Contacts between the two chains:
Residue K53 in protein 2 is in contact with residue L50 in protein 1 (closest heavy-atom distance 3.7 Å).
Residue A21 in protein 2 is in contact with residue V18 in protein 1 (closest heavy-atom distance 3.5 Å).
Residue G28 in protein 2 interacts with residue M25 in protein 1 (closest heavy-atom distance 3.5 Å).
Residue N56 in protein 2 interacts with residue L54 in protein 1 (closest heavy-atom distance 3.5 Å).
Residue L35 in protein 2 contacts residue T29 in protein 1 (closest heavy-atom distance 4.0 Å).
Residue M52 in protein 2 is in contact with residue L50 in protein 1 (closest heavy-atom distance 3.8 Å).
Residue S39 in protein 2 interacts with residue Q36 in protein 1 (closest heavy-atom distance 3.6 Å).
Residue V63 in protein 2 interacts with residue L61 in protein 1 (closest heavy-atom distance 3.9 Å).
Residue E25 in protein 2 contacts residue M25 in protein 1 (closest heavy-atom distance 3.6 Å).
Residue V11 in protein 2 is in contact with residue I8 in protein 1 (closest heavy-atom distance 3.8 Å).
Residue L32 in protein 2 interacts with residue T29 in protein 1 (closest heavy-atom distance 3.2 Å).
Residue V11 in protein 2 is in contact with residue M4 in protein 1 (closest heavy-atom distance 3.8 Å).
Residue D60 in protein 2 interacts with residue M56 in protein 1 (closest heavy-atom distance 3.6 Å).
Residue E25 in protein 2 contacts residue R21 in protein 1 (closest heavy-atom distance 2.5 Å).
Residue K7 in protein 2 contacts residue E5 in protein 1 (closest heavy-atom distance 3.2 Å).
Residue L49 in protein 2 contacts residue T47 in protein 1 (closest heavy-atom distance 3.8 Å).
Residue K67 in protein 2 contacts residue I64 in protein 1 (closest heavy-atom distance 3.7 Å).
Residue L42 in protein 2 interacts with residue R39 in protein 1 (closest heavy-atom distance 3.6 Å).
Residue K53 in protein 2 interacts with residue S46 in protein 1 (closest heavy-atom distance 3.4 Å).
Residue E25 in protein 2 contacts residue L22 in protein 1 (closest heavy-atom distance 3.5 Å).
Residue M29 in protein 2 interacts with residue M25 in protein 1 (closest heavy-atom distance 3.2 Å).
Residue L49 in protein 2 contacts residue L50 in protein 1 (closest heavy-atom distance 3.6 Å).
Residue N56 in protein 2 interacts with residue N53 in protein 1 (closest heavy-atom distance 3.4 Å).
Residue K4 in protein 2 contacts residue M4 in protein 1 (closest heavy-atom distance 4.0 Å).
Residue E25 in protein 2 interacts with residue V18 in protein 1 (closest heavy-atom distance 3.8 Å).
Residue V63 in protein 2 interacts with residue N57 in protein 1 (closest heavy-atom distance 3.7 Å).
Residue R15 in protein 2 is in contact with residue N11 in protein 1 (closest heavy-atom distance 3.6 Å).
Residue L49 in protein 2 is in contact with residue I43 in protein 1 (closest heavy-atom distance 4.1 Å).
Residue Q70 in protein 2 is in contact with residue I64 in protein 1 (closest heavy-atom distance 3.7 Å).
Residue N56 in protein 2 is in contact with residue L50 in protein 1 (closest heavy-atom distance 3.2 Å).
Residue N43 in protein 2 interacts with residue R39 in protein 1 (closest heavy-atom distance 3.3 Å).
Residue D60 in protein 2 interacts with residue N57 in protein 1 (closest heavy-atom distance 2.7 Å).
Residue L66 in protein 2 is in contact with residue I64 in protein 1 (closest heavy-atom distance 3.8 Å).
Residue T14 in protein 2 contacts residue N11 in protein 1 (closest heavy-atom distance 3.0 Å).
Residue D60 in protein 2 contacts residue N53 in protein 1 (closest heavy-atom distance 3.1 Å).
Residue L42 in protein 2 contacts residue Q36 in protein 1 (closest heavy-atom distance 4.0 Å).
Residue E46 in protein 2 contacts residue I43 in protein 1 (closest heavy-atom distance 3.9 Å).
Residue S10 in protein 2 contacts residue I8 in protein 1 (closest heavy-atom distance 3.6 Å).
Residue E46 in protein 2 contacts residue R39 in protein 1 (closest heavy-atom distance 2.9 Å).
Residue L18 in protein 2 is in contact with residue I15 in protein 1 (closest heavy-atom distance 3.8 Å).
Residue V63 in protein 2 interacts with residue R60 in protein 1 (closest heavy-atom distance 3.7 Å).
Residue K7 in protein 2 is in contact with residue M4 in protein 1 (closest heavy-atom distance 3.8 Å).
Residue S39 in protein 2 interacts with residue R39 in protein 1 (closest heavy-atom distance 2.9 Å).
Residue L42 in protein 2 interacts with residue L40 in protein 1 (closest heavy-atom distance 3.9 Å).
Residue A24 in protein 2 is in contact with residue L22 in protein 1 (closest heavy-atom distance 3.9 Å).
Residue V11 in protein 2 is in contact with residue N11 in protein 1 (closest heavy-atom distance 4.1 Å).
Residue L66 in protein 2 interacts with residue L61 in protein 1 (closest heavy-atom distance 4.1 Å).
Residue L32 in protein 2 interacts with residue M25 in protein 1 (closest heavy-atom distance 3.4 Å).
Residue Q8 in protein 2 contacts residue M4 in protein 1 (closest heavy-atom distance 3.5 Å).
Residue V11 in protein 2 contacts residue E7 in protein 1 (closest heavy-atom distance 3.6 Å).
Residue A64 in protein 2 is in contact with residue R60 in protein 1 (closest heavy-atom distance 4.1 Å).
Residue L32 in protein 2 is in contact with residue T28 in protein 1 (closest heavy-atom distance 4.0 Å).
Residue L18 in protein 2 interacts with residue Q14 in protein 1 (closest heavy-atom distance 3.8 Å).
Residue A21 in protein 2 is in contact with residue L22 in protein 1 (closest heavy-atom distance 4.1 Å).
Residue S39 in protein 2 is in contact with residue E32 in protein 1 (closest heavy-atom distance 4.0 Å).
Residue T14 in protein 2 is in contact with residue I15 in protein 1 (closest heavy-atom distance 3.6 Å).
Residue T17 in protein 2 contacts residue I15 in protein 1 (closest heavy-atom distance 3.6 Å).
Residue R15 in protein 2 interacts with residue E7 in protein 1 (closest heavy-atom distance 2.7 Å).
Residue L35 in protein 2 interacts with residue Q36 in protein 1 (closest heavy-atom distance 3.0 Å).
Residue K67 in protein 2 interacts with residue R60 in protein 1 (closest heavy-atom distance 3.8 Å).

Sequence of protein 1:
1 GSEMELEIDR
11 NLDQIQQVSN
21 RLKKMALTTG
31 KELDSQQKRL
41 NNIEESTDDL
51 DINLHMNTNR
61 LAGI

These two protein chains interact to form a complex.

Sequence of protein 2:
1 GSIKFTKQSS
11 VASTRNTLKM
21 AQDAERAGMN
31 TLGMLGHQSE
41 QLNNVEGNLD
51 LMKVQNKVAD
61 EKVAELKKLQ